These two protein chains interact to form a complex.

Sequence of chain A:
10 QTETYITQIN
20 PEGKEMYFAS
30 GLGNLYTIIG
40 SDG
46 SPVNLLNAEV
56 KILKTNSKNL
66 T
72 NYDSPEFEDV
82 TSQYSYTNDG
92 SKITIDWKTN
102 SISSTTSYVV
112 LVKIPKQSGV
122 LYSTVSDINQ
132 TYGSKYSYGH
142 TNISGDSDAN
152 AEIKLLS

Sequence of chain B:
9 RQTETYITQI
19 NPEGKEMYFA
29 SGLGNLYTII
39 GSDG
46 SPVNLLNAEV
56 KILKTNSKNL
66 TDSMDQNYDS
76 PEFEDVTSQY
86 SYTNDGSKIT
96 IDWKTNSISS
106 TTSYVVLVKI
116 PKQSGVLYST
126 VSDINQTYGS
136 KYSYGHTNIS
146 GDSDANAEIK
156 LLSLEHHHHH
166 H

Residue-level contacts at the interface:
Residue Y139 in chain B is in contact with residue S138 in chain A (closest heavy-atom distance 3.3 Å).
Residue H161 in chain B interacts with residue E153 in chain A (closest heavy-atom distance 2.8 Å).
Residue M69 in chain B contacts residue E153 in chain A (closest heavy-atom distance 3.4 Å).
Residue E160 in chain B interacts with residue K155 in chain A (closest heavy-atom distance 2.5 Å).
Residue S138 in chain B contacts residue I154 in chain A (closest heavy-atom distance 3.4 Å).
Residue E21 in chain B interacts with residue N151 in chain A (closest heavy-atom distance 3.1 Å).
Residue L159 in chain B interacts with residue S124 in chain A (closest heavy-atom distance 3.4 Å).
Residue K136 in chain B is in contact with residue H141 in chain A (closest heavy-atom distance 3.2 Å).
Residue N151 in chain B is in contact with residue Y133 in chain A (closest heavy-atom distance 3.0 Å).
Residue N151 in chain B contacts residue Y26 in chain A (closest heavy-atom distance 2.8 Å).
Residue K136 in chain B contacts residue T142 in chain A (closest heavy-atom distance 2.9 Å).
Residue S158 in chain B contacts residue Q17 in chain A (closest heavy-atom distance 3.0 Å).
Residue G134 in chain B contacts residue S145 in chain A (closest heavy-atom distance 3.0 Å).
Residue T142 in chain B is in contact with residue K136 in chain A (closest heavy-atom distance 2.9 Å).
Residue Y137 in chain B is in contact with residue H141 in chain A (closest heavy-atom distance 3.3 Å).
Residue E160 in chain B interacts with residue I15 in chain A (closest heavy-atom distance 2.8 Å).
Residue P20 in chain B contacts residue N151 in chain A (closest heavy-atom distance 3.0 Å).
Residue I144 in chain B interacts with residue Q131 in chain A (closest heavy-atom distance 3.3 Å).
Residue T132 in chain B is in contact with residue I144 in chain A (closest heavy-atom distance 3.4 Å).
Residue K155 in chain B contacts residue Y137 in chain A (closest heavy-atom distance 3.2 Å).
Residue Q17 in chain B interacts with residue A152 in chain A (closest heavy-atom distance 3.0 Å).
Residue Y14 in chain B interacts with residue I154 in chain A (closest heavy-atom distance 3.3 Å).
Residue L156 in chain B is in contact with residue N19 in chain A (closest heavy-atom distance 2.9 Å).
Residue T132 in chain B contacts residue S145 in chain A (closest heavy-atom distance 2.6 Å).
Residue S145 in chain B interacts with residue Y133 in chain A (closest heavy-atom distance 3.5 Å).
Residue S138 in chain B interacts with residue G140 in chain A (closest heavy-atom distance 2.8 Å).
Residue G140 in chain B contacts residue Y137 in chain A (closest heavy-atom distance 3.2 Å).
Residue D149 in chain B is in contact with residue Y133 in chain A (closest heavy-atom distance 2.5 Å).
Residue Y139 in chain B interacts with residue Y137 in chain A (closest heavy-atom distance 3.4 Å).
Residue I144 in chain B is in contact with residue G134 in chain A (closest heavy-atom distance 2.9 Å).
Residue K155 in chain B interacts with residue L156 in chain A (closest heavy-atom distance 3.3 Å).
Residue H164 in chain B interacts with residue T11 in chain A (closest heavy-atom distance 3.1 Å).
Residue H141 in chain B interacts with residue Y137 in chain A (closest heavy-atom distance 3.4 Å).
Residue H162 in chain B interacts with residue T13 in chain A (closest heavy-atom distance 2.9 Å).
Residue Y137 in chain B contacts residue N151 in chain A (closest heavy-atom distance 3.3 Å).
Residue L159 in chain B interacts with residue I15 in chain A (closest heavy-atom distance 3.4 Å).
Residue Y137 in chain B is in contact with residue G140 in chain A (closest heavy-atom distance 3.1 Å).
Residue S145 in chain B interacts with residue T132 in chain A (closest heavy-atom distance 3.3 Å).
Residue Y137 in chain B is in contact with residue A152 in chain A (closest heavy-atom distance 3.1 Å).
Residue Y139 in chain B is in contact with residue I154 in chain A (closest heavy-atom distance 3.4 Å).
Residue I15 in chain B is in contact with residue I154 in chain A (closest heavy-atom distance 3.2 Å).
Residue S158 in chain B interacts with residue T16 in chain A (closest heavy-atom distance 3.3 Å).
Residue N19 in chain B is in contact with residue N151 in chain A (closest heavy-atom distance 3.0 Å).
Residue L157 in chain B is in contact with residue Q17 in chain A (closest heavy-atom distance 3.0 Å).
Residue Y133 in chain B is in contact with residue S145 in chain A (closest heavy-atom distance 3.4 Å).
Residue T16 in chain B is in contact with residue E153 in chain A (closest heavy-atom distance 3.4 Å).
Residue K23 in chain B is in contact with residue D149 in chain A (closest heavy-atom distance 2.6 Å).
Residue I15 in chain B is in contact with residue K155 in chain A (closest heavy-atom distance 2.9 Å).
Residue S135 in chain B interacts with residue A150 in chain A (closest heavy-atom distance 2.9 Å).
Residue Y133 in chain B interacts with residue G146 in chain A (closest heavy-atom distance 3.3 Å).
Residue H141 in chain B contacts residue K136 in chain A (closest heavy-atom distance 3.1 Å).
Residue H161 in chain B contacts residue E12 in chain A (closest heavy-atom distance 2.2 Å).
Residue L157 in chain B interacts with residue Y137 in chain A (closest heavy-atom distance 3.4 Å).
Residue S138 in chain B contacts residue Y139 in chain A (closest heavy-atom distance 3.3 Å).
Residue M25 in chain B contacts residue N151 in chain A (closest heavy-atom distance 3.4 Å).
Residue G140 in chain B interacts with residue S138 in chain A (closest heavy-atom distance 2.8 Å).
Residue Q17 in chain B is in contact with residue E153 in chain A (closest heavy-atom distance 2.7 Å).
Residue H161 in chain B is in contact with residue Y139 in chain A (closest heavy-atom distance 3.4 Å).
Residue G134 in chain B is in contact with residue I144 in chain A (closest heavy-atom distance 2.8 Å).
Residue T13 in chain B is in contact with residue L157 in chain A (closest heavy-atom distance 2.8 Å).